Sequence of protein 2:
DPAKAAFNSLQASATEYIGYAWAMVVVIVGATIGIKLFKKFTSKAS

Interface contacts:
Residue D5 in protein 1 interacts with residue E20 in protein 2 (closest heavy-atom distance 4.3 Å).
Residue V33 in protein 1 contacts residue F42 in protein 2 (closest heavy-atom distance 3.6 Å).
Residue K40 in protein 1 interacts with residue S47 in protein 2 (closest heavy-atom distance 3.7 Å).
Residue F11 in protein 1 contacts residue A25 in protein 2 (closest heavy-atom distance 4.2 Å).
Residue F11 in protein 1 contacts residue M28 in protein 2 (closest heavy-atom distance 3.5 Å).
Residue Q15 in protein 1 interacts with residue M28 in protein 2 (closest heavy-atom distance 4.7 Å).
Residue V33 in protein 1 interacts with residue K43 in protein 2 (closest heavy-atom distance 4.7 Å).
Residue I37 in protein 1 is in contact with residue T46 in protein 2 (closest heavy-atom distance 3.5 Å).
Residue W26 in protein 1 is in contact with residue I39 in protein 2 (closest heavy-atom distance 3.6 Å).
Residue K8 in protein 1 is in contact with residue Y24 in protein 2 (closest heavy-atom distance 3.8 Å).
Residue A25 in protein 1 contacts residue I39 in protein 2 (closest heavy-atom distance 4.1 Å).
Residue I22 in protein 1 interacts with residue I32 in protein 2 (closest heavy-atom distance 4.9 Å).
Residue A7 in protein 1 contacts residue Y21 in protein 2 (closest heavy-atom distance 3.4 Å).
Residue K40 in protein 1 interacts with residue S50 in protein 2 (closest heavy-atom distance 3.4 Å).
Residue Q15 in protein 1 interacts with residue V31 in protein 2 (closest heavy-atom distance 3.6 Å).
Residue W26 in protein 1 contacts residue A35 in protein 2 (closest heavy-atom distance 4.6 Å).
Residue I37 in protein 1 contacts residue S50 in protein 2 (closest heavy-atom distance 4.5 Å).
Residue F11 in protein 1 contacts residue Y21 in protein 2 (closest heavy-atom distance 3.6 Å).
Residue V33 in protein 1 contacts residue T46 in protein 2 (closest heavy-atom distance 3.4 Å).
Residue I22 in protein 1 is in contact with residue V31 in protein 2 (closest heavy-atom distance 4.0 Å).
Residue Q15 in protein 1 is in contact with residue A27 in protein 2 (closest heavy-atom distance 4.5 Å).
Residue L14 in protein 1 interacts with residue M28 in protein 2 (closest heavy-atom distance 4.1 Å).
Residue V29 in protein 1 interacts with residue I39 in protein 2 (closest heavy-atom distance 4.3 Å).
Residue W26 in protein 1 is in contact with residue G38 in protein 2 (closest heavy-atom distance 3.4 Å).
Residue F11 in protein 1 is in contact with residue Y24 in protein 2 (closest heavy-atom distance 3.6 Å).
Residue V30 in protein 1 is in contact with residue F42 in protein 2 (closest heavy-atom distance 4.6 Å).
Residue W26 in protein 1 contacts residue F42 in protein 2 (closest heavy-atom distance 4.0 Å).
Residue I22 in protein 1 contacts residue A35 in protein 2 (closest heavy-atom distance 3.6 Å).
Residue A18 in protein 1 contacts residue I32 in protein 2 (closest heavy-atom distance 3.8 Å).
Residue A7 in protein 1 contacts residue E20 in protein 2 (closest heavy-atom distance 4.9 Å).
Residue V29 in protein 1 interacts with residue K43 in protein 2 (closest heavy-atom distance 3.8 Å).
Residue T19 in protein 1 contacts residue V31 in protein 2 (closest heavy-atom distance 4.9 Å).
Residue V29 in protein 1 contacts residue F42 in protein 2 (closest heavy-atom distance 4.7 Å).

Sequence of protein 1:
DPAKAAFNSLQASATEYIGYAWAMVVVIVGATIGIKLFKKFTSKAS

This data describes a binding interaction between two proteins.